Sequence of protein 2:
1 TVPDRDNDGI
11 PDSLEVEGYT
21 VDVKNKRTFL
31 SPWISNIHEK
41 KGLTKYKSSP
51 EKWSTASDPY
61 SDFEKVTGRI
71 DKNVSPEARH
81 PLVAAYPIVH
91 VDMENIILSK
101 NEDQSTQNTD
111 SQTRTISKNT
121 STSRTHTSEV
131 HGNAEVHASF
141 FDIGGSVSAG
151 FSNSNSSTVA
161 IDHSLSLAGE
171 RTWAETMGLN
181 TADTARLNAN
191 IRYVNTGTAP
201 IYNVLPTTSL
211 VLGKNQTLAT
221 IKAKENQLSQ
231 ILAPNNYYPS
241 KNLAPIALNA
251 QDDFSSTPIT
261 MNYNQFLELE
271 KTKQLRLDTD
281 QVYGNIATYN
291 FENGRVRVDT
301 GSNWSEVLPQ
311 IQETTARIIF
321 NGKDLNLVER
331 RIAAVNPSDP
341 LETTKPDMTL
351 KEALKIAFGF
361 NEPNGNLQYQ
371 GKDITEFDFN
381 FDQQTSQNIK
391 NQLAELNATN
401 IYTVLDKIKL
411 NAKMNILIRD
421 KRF

Sequence of protein 1:
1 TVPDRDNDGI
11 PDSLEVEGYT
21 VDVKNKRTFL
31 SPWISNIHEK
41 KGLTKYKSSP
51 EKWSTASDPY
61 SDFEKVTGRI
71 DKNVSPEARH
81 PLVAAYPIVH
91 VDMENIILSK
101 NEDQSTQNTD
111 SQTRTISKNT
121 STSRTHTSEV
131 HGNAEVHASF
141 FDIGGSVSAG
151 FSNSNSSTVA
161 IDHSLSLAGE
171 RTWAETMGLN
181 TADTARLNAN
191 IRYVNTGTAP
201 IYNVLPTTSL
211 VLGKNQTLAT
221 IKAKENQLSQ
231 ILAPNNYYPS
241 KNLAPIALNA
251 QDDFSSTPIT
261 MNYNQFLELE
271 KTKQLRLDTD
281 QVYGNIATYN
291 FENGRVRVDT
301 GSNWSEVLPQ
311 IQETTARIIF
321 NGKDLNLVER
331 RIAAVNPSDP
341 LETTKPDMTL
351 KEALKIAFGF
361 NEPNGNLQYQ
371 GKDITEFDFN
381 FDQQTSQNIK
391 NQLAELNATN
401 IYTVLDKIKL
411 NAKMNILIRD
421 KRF

This data describes a binding interaction between two proteins.

Contacts between the two chains:
Residue D252 in protein 1 is in contact with residue S255 in protein 2 (closest heavy-atom distance 2.9 Å).
Residue L165 in protein 1 interacts with residue K118 in protein 2 (closest heavy-atom distance 3.2 Å).
Residue N153 in protein 1 is in contact with residue V130 in protein 2 (closest heavy-atom distance 3.0 Å).
Residue Q281 in protein 1 interacts with residue Y238 in protein 2 (closest heavy-atom distance 3.2 Å).
Residue T343 in protein 1 contacts residue V23 in protein 2 (closest heavy-atom distance 3.2 Å).
Residue D162 in protein 1 interacts with residue T120 in protein 2 (closest heavy-atom distance 3.2 Å).
Residue T181 in protein 1 contacts residue E102 in protein 2 (closest heavy-atom distance 3.1 Å).
Residue D278 in protein 1 contacts residue A244 in protein 2 (closest heavy-atom distance 2.8 Å).
Residue M177 in protein 1 interacts with residue T106 in protein 2 (closest heavy-atom distance 3.2 Å).
Residue G150 in protein 1 interacts with residue G132 in protein 2 (closest heavy-atom distance 3.2 Å).
Residue W173 in protein 1 is in contact with residue D110 in protein 2 (closest heavy-atom distance 3.0 Å).
Residue N153 in protein 1 interacts with residue E129 in protein 2 (closest heavy-atom distance 3.2 Å).
Residue P50 in protein 1 interacts with residue K26 in protein 2 (closest heavy-atom distance 3.1 Å).
Residue T220 in protein 1 interacts with residue N226 in protein 2 (closest heavy-atom distance 3.2 Å).
Residue P340 in protein 1 contacts residue V66 in protein 2 (closest heavy-atom distance 3.2 Å).
Residue W53 in protein 1 interacts with residue N293 in protein 2 (closest heavy-atom distance 3.1 Å).
Residue G169 in protein 1 is in contact with residue R114 in protein 2 (closest heavy-atom distance 2.8 Å).
Residue N155 in protein 1 interacts with residue S128 in protein 2 (closest heavy-atom distance 3.1 Å).
Residue E51 in protein 1 interacts with residue T28 in protein 2 (closest heavy-atom distance 2.9 Å).
Residue T158 in protein 1 interacts with residue T125 in protein 2 (closest heavy-atom distance 3.1 Å).
Residue D252 in protein 1 interacts with residue S256 in protein 2 (closest heavy-atom distance 3.2 Å).
Residue D162 in protein 1 interacts with residue S121 in protein 2 (closest heavy-atom distance 2.8 Å).
Residue S164 in protein 1 contacts residue N119 in protein 2 (closest heavy-atom distance 2.6 Å).
Residue S146 in protein 1 is in contact with residue H137 in protein 2 (closest heavy-atom distance 2.8 Å).
Residue L341 in protein 1 contacts residue T67 in protein 2 (closest heavy-atom distance 3.2 Å).
Residue D339 in protein 1 is in contact with residue R79 in protein 2 (closest heavy-atom distance 3.2 Å).
Residue T181 in protein 1 is in contact with residue K100 in protein 2 (closest heavy-atom distance 2.5 Å).
Residue V159 in protein 1 is in contact with residue R124 in protein 2 (closest heavy-atom distance 3.0 Å).
Residue Q281 in protein 1 contacts residue Q230 in protein 2 (closest heavy-atom distance 3.0 Å).
Residue F151 in protein 1 interacts with residue G132 in protein 2 (closest heavy-atom distance 2.5 Å).
Residue K345 in protein 1 contacts residue K26 in protein 2 (closest heavy-atom distance 3.2 Å).
Residue L179 in protein 1 contacts residue Q104 in protein 2 (closest heavy-atom distance 2.9 Å).
Residue T217 in protein 1 is in contact with residue N190 in protein 2 (closest heavy-atom distance 3.0 Å).
Residue S156 in protein 1 contacts residue T127 in protein 2 (closest heavy-atom distance 3.2 Å).
Residue Q310 in protein 1 interacts with residue D71 in protein 2 (closest heavy-atom distance 2.9 Å).
Residue P309 in protein 1 contacts residue N73 in protein 2 (closest heavy-atom distance 3.1 Å).
Residue V147 in protein 1 interacts with residue V136 in protein 2 (closest heavy-atom distance 3.1 Å).
Residue E342 in protein 1 interacts with residue K72 in protein 2 (closest heavy-atom distance 2.8 Å).
Residue L167 in protein 1 is in contact with residue I116 in protein 2 (closest heavy-atom distance 3.0 Å).
Residue I221 in protein 1 contacts residue N226 in protein 2 (closest heavy-atom distance 3.2 Å).
Residue E175 in protein 1 is in contact with residue N108 in protein 2 (closest heavy-atom distance 2.9 Å).
Residue I161 in protein 1 interacts with residue T122 in protein 2 (closest heavy-atom distance 3.1 Å).
Residue T343 in protein 1 contacts residue K26 in protein 2 (closest heavy-atom distance 3.2 Å).
Residue P340 in protein 1 is in contact with residue T28 in protein 2 (closest heavy-atom distance 3.2 Å).
Residue K222 in protein 1 is in contact with residue N226 in protein 2 (closest heavy-atom distance 2.9 Å).
Residue T217 in protein 1 is in contact with residue P245 in protein 2 (closest heavy-atom distance 2.4 Å).
Residue H163 in protein 1 contacts residue T120 in protein 2 (closest heavy-atom distance 3.2 Å).
Residue R171 in protein 1 contacts residue Q112 in protein 2 (closest heavy-atom distance 3.0 Å).
Residue A149 in protein 1 is in contact with residue N133 in protein 2 (closest heavy-atom distance 2.8 Å).
Residue T344 in protein 1 contacts residue K26 in protein 2 (closest heavy-atom distance 3.1 Å).
Residue G145 in protein 1 contacts residue A138 in protein 2 (closest heavy-atom distance 3.0 Å).
Residue N180 in protein 1 is in contact with residue N101 in protein 2 (closest heavy-atom distance 2.9 Å).
Residue D339 in protein 1 contacts residue K72 in protein 2 (closest heavy-atom distance 3.1 Å).
Residue Q281 in protein 1 is in contact with residue L228 in protein 2 (closest heavy-atom distance 2.8 Å).
Residue T220 in protein 1 contacts residue A247 in protein 2 (closest heavy-atom distance 2.7 Å).
Residue Q310 in protein 1 contacts residue K72 in protein 2 (closest heavy-atom distance 2.5 Å).
Residue G144 in protein 1 contacts residue A138 in protein 2 (closest heavy-atom distance 3.2 Å).
Residue A174 in protein 1 interacts with residue N108 in protein 2 (closest heavy-atom distance 3.2 Å).
Residue G145 in protein 1 interacts with residue H137 in protein 2 (closest heavy-atom distance 2.9 Å).
Residue T220 in protein 1 is in contact with residue I246 in protein 2 (closest heavy-atom distance 3.1 Å).